The following describes two proteins that form a bound complex.

Sequence of the second protein:
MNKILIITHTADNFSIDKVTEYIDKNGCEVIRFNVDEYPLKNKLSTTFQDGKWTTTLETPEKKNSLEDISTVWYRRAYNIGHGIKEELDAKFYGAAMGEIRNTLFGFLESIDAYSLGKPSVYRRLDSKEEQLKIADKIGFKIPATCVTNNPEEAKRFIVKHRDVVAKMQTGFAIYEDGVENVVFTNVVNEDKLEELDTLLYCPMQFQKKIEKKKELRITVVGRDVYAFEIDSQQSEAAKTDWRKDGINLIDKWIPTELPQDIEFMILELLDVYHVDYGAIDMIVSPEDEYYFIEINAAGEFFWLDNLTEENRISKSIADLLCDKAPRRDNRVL

Sequence of the first protein:
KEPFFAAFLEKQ

Contacts between the two chains:
Residue N201 in the second protein contacts residue K11 in the first protein (closest heavy-atom distance 4.2 Å).
Residue A193 in the second protein is in contact with residue L9 in the first protein (closest heavy-atom distance 4.8 Å).
Residue E200 in the second protein interacts with residue K11 in the first protein (closest heavy-atom distance 3.9 Å).
Residue I194 in the second protein is in contact with residue L9 in the first protein (closest heavy-atom distance 4.0 Å).
Residue T218 in the second protein contacts residue E2 in the first protein (closest heavy-atom distance 3.4 Å).
Residue F192 in the second protein contacts residue L9 in the first protein (closest heavy-atom distance 3.9 Å).
Residue K212 in the second protein contacts residue F8 in the first protein (closest heavy-atom distance 3.5 Å).
Residue N201 in the second protein contacts residue E10 in the first protein (closest heavy-atom distance 3.1 Å).
Residue A186 in the second protein is in contact with residue F4 in the first protein (closest heavy-atom distance 4.3 Å).
Residue L216 in the second protein interacts with residue F4 in the first protein (closest heavy-atom distance 3.6 Å).
Residue V203 in the second protein is in contact with residue E10 in the first protein (closest heavy-atom distance 4.8 Å).
Residue V207 in the second protein contacts residue F8 in the first protein (closest heavy-atom distance 4.3 Å).
Residue L219 in the second protein is in contact with residue F4 in the first protein (closest heavy-atom distance 3.6 Å).
Residue F204 in the second protein interacts with residue E10 in the first protein (closest heavy-atom distance 3.7 Å).
Residue N206 in the second protein interacts with residue E10 in the first protein (closest heavy-atom distance 3.9 Å).
Residue K212 in the second protein is in contact with residue A7 in the first protein (closest heavy-atom distance 3.6 Å).
Residue A186 in the second protein interacts with residue F8 in the first protein (closest heavy-atom distance 3.6 Å).
Residue V208 in the second protein interacts with residue F8 in the first protein (closest heavy-atom distance 4.3 Å).
Residue E215 in the second protein contacts residue F4 in the first protein (closest heavy-atom distance 3.1 Å).
Residue E215 in the second protein contacts residue A7 in the first protein (closest heavy-atom distance 4.8 Å).
Residue T218 in the second protein interacts with residue P3 in the first protein (closest heavy-atom distance 3.8 Å).
Residue C222 in the second protein interacts with residue P3 in the first protein (closest heavy-atom distance 4.2 Å).
Residue V202 in the second protein is in contact with residue L9 in the first protein (closest heavy-atom distance 3.5 Å).
Residue Y221 in the second protein is in contact with residue K1 in the first protein (closest heavy-atom distance 3.2 Å).
Residue V203 in the second protein is in contact with residue F8 in the first protein (closest heavy-atom distance 3.5 Å).
Residue M188 in the second protein contacts residue F5 in the first protein (closest heavy-atom distance 3.4 Å).
Residue V203 in the second protein contacts residue A6 in the first protein (closest heavy-atom distance 5.0 Å).
Residue V203 in the second protein is in contact with residue F5 in the first protein (closest heavy-atom distance 3.3 Å).
Residue F204 in the second protein contacts residue K11 in the first protein (closest heavy-atom distance 4.5 Å).
Residue M224 in the second protein contacts residue F8 in the first protein (closest heavy-atom distance 3.5 Å).
Residue V199 in the second protein contacts residue Q12 in the first protein (closest heavy-atom distance 3.1 Å).
Residue E200 in the second protein is in contact with residue E10 in the first protein (closest heavy-atom distance 4.1 Å).
Residue F204 in the second protein interacts with residue Q12 in the first protein (closest heavy-atom distance 3.4 Å).
Residue V202 in the second protein contacts residue Q12 in the first protein (closest heavy-atom distance 3.3 Å).
Residue T218 in the second protein is in contact with residue F4 in the first protein (closest heavy-atom distance 3.4 Å).
Residue C222 in the second protein interacts with residue F5 in the first protein (closest heavy-atom distance 3.9 Å).
Residue F204 in the second protein interacts with residue F8 in the first protein (closest heavy-atom distance 3.4 Å).
Residue N201 in the second protein contacts residue L9 in the first protein (closest heavy-atom distance 3.3 Å).
Residue Y221 in the second protein is in contact with residue E2 in the first protein (closest heavy-atom distance 4.5 Å).
Residue V202 in the second protein interacts with residue F8 in the first protein (closest heavy-atom distance 3.7 Å).
Residue N201 in the second protein contacts residue Q12 in the first protein (closest heavy-atom distance 4.3 Å).
Residue C222 in the second protein is in contact with residue F4 in the first protein (closest heavy-atom distance 4.8 Å).
Residue V208 in the second protein interacts with residue F4 in the first protein (closest heavy-atom distance 4.8 Å).
Residue N206 in the second protein interacts with residue F8 in the first protein (closest heavy-atom distance 3.6 Å).
Residue M224 in the second protein interacts with residue F4 in the first protein (closest heavy-atom distance 3.6 Å).
Residue K212 in the second protein contacts residue F4 in the first protein (closest heavy-atom distance 3.6 Å).
Residue M224 in the second protein is in contact with residue F5 in the first protein (closest heavy-atom distance 3.6 Å).
Residue F192 in the second protein is in contact with residue F5 in the first protein (closest heavy-atom distance 3.5 Å).
Residue V202 in the second protein interacts with residue E10 in the first protein (closest heavy-atom distance 2.8 Å).
Residue V203 in the second protein interacts with residue L9 in the first protein (closest heavy-atom distance 3.7 Å).
Residue E200 in the second protein contacts residue Q12 in the first protein (closest heavy-atom distance 2.8 Å).
Residue F226 in the second protein contacts residue F4 in the first protein (closest heavy-atom distance 3.5 Å).